Sequence of the first protein:
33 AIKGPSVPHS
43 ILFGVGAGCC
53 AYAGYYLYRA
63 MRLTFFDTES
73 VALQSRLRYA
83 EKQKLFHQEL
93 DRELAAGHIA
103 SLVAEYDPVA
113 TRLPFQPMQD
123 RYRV

Sequence of the second protein:
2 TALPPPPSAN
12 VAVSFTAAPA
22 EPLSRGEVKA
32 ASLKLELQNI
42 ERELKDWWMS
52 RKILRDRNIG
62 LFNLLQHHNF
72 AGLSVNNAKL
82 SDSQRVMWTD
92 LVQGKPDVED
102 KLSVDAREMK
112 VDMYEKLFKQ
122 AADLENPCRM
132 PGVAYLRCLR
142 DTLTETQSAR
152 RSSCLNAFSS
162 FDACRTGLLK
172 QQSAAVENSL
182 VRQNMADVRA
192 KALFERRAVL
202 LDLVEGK

Contacts between the two chains:
Residue R52 in the second protein is in contact with residue R114 in the first protein (closest heavy-atom distance 2.5 Å).
Residue R58 in the second protein is in contact with residue E107 in the first protein (closest heavy-atom distance 2.9 Å).
Residue N59 in the second protein is in contact with residue Y108 in the first protein (closest heavy-atom distance 3.4 Å).
Residue F63 in the second protein contacts residue Y108 in the first protein (closest heavy-atom distance 3.8 Å).
Residue S180 in the second protein interacts with residue D109 in the first protein (closest heavy-atom distance 3.5 Å).
Residue A72 in the second protein is in contact with residue R125 in the first protein (closest heavy-atom distance 4.5 Å).
Residue G73 in the second protein contacts residue R125 in the first protein (closest heavy-atom distance 4.3 Å).
Residue R52 in the second protein is in contact with residue P116 in the first protein (closest heavy-atom distance 3.4 Å).
Residue V177 in the second protein interacts with residue V111 in the first protein (closest heavy-atom distance 3.9 Å).
Residue L66 in the second protein is in contact with residue Y108 in the first protein (closest heavy-atom distance 4.6 Å).
Residue N77 in the second protein interacts with residue D122 in the first protein (closest heavy-atom distance 3.6 Å).
Residue L181 in the second protein is in contact with residue R114 in the first protein (closest heavy-atom distance 3.7 Å).
Residue L66 in the second protein contacts residue V105 in the first protein (closest heavy-atom distance 4.0 Å).
Residue V189 in the second protein is in contact with residue F117 in the first protein (closest heavy-atom distance 4.5 Å).
Residue Q184 in the second protein interacts with residue R114 in the first protein (closest heavy-atom distance 2.5 Å).
Residue N77 in the second protein interacts with residue R125 in the first protein (closest heavy-atom distance 3.7 Å).
Residue R56 in the second protein contacts residue T113 in the first protein (closest heavy-atom distance 2.2 Å).
Residue V177 in the second protein contacts residue M120 in the first protein (closest heavy-atom distance 4.6 Å).
Residue S75 in the second protein interacts with residue R125 in the first protein (closest heavy-atom distance 3.6 Å).
Residue D188 in the second protein contacts residue R114 in the first protein (closest heavy-atom distance 3.8 Å).
Residue Q67 in the second protein interacts with residue R123 in the first protein (closest heavy-atom distance 4.1 Å).
Residue L62 in the second protein interacts with residue L104 in the first protein (closest heavy-atom distance 4.1 Å).
Residue F63 in the second protein interacts with residue R123 in the first protein (closest heavy-atom distance 3.4 Å).
Residue I60 in the second protein interacts with residue Y124 in the first protein (closest heavy-atom distance 4.3 Å).
Residue L66 in the second protein interacts with residue I101 in the first protein (closest heavy-atom distance 4.2 Å).
Residue K117 in the second protein interacts with residue E95 in the first protein (closest heavy-atom distance 3.5 Å).
Residue F71 in the second protein interacts with residue I101 in the first protein (closest heavy-atom distance 3.5 Å).
Residue D188 in the second protein contacts residue P116 in the first protein (closest heavy-atom distance 3.9 Å).
Residue R56 in the second protein is in contact with residue L115 in the first protein (closest heavy-atom distance 3.9 Å).
Residue K192 in the second protein interacts with residue F117 in the first protein (closest heavy-atom distance 4.0 Å).
Residue F63 in the second protein contacts residue Y124 in the first protein (closest heavy-atom distance 3.5 Å).
Residue N77 in the second protein interacts with residue R123 in the first protein (closest heavy-atom distance 3.1 Å).
Residue N59 in the second protein contacts residue D109 in the first protein (closest heavy-atom distance 3.4 Å).
Residue F71 in the second protein contacts residue R125 in the first protein (closest heavy-atom distance 3.4 Å).
Residue R52 in the second protein contacts residue L115 in the first protein (closest heavy-atom distance 3.6 Å).
Residue N59 in the second protein interacts with residue E107 in the first protein (closest heavy-atom distance 4.3 Å).
Residue Q173 in the second protein contacts residue V126 in the first protein (closest heavy-atom distance 4.2 Å).
Residue R52 in the second protein is in contact with residue A112 in the first protein (closest heavy-atom distance 4.4 Å).
Residue F71 in the second protein contacts residue A98 in the first protein (closest heavy-atom distance 3.6 Å).
Residue W48 in the second protein is in contact with residue P116 in the first protein (closest heavy-atom distance 4.4 Å).
Residue L55 in the second protein is in contact with residue A112 in the first protein (closest heavy-atom distance 4.0 Å).
Residue R56 in the second protein is in contact with residue A112 in the first protein (closest heavy-atom distance 3.5 Å).
Residue N185 in the second protein contacts residue R114 in the first protein (closest heavy-atom distance 4.3 Å).
Residue L66 in the second protein interacts with residue R125 in the first protein (closest heavy-atom distance 4.2 Å).
Residue Q121 in the second protein interacts with residue A98 in the first protein (closest heavy-atom distance 4.0 Å).
Residue L62 in the second protein contacts residue Y108 in the first protein (closest heavy-atom distance 3.9 Å).
Residue Q121 in the second protein contacts residue G99 in the first protein (closest heavy-atom distance 4.5 Å).
Residue N59 in the second protein is in contact with residue T113 in the first protein (closest heavy-atom distance 4.1 Å).
Residue L181 in the second protein contacts residue V111 in the first protein (closest heavy-atom distance 3.6 Å).
Residue F71 in the second protein interacts with residue A102 in the first protein (closest heavy-atom distance 3.9 Å).
Residue N59 in the second protein contacts residue A112 in the first protein (closest heavy-atom distance 2.8 Å).
Residue D188 in the second protein is in contact with residue F117 in the first protein (closest heavy-atom distance 4.1 Å).
Residue Q184 in the second protein contacts residue A112 in the first protein (closest heavy-atom distance 3.8 Å).
Residue V177 in the second protein contacts residue V126 in the first protein (closest heavy-atom distance 4.3 Å).
Residue S180 in the second protein contacts residue V111 in the first protein (closest heavy-atom distance 4.0 Å).
Residue R56 in the second protein is in contact with residue R114 in the first protein (closest heavy-atom distance 4.2 Å).
Residue I60 in the second protein interacts with residue T113 in the first protein (closest heavy-atom distance 3.8 Å).
Residue S75 in the second protein interacts with residue V126 in the first protein (closest heavy-atom distance 3.3 Å).
Residue H69 in the second protein is in contact with residue I101 in the first protein (closest heavy-atom distance 4.0 Å).
Residue Q184 in the second protein is in contact with residue V111 in the first protein (closest heavy-atom distance 2.9 Å).

This data describes a binding interaction between two proteins.